Sequence of chain A:
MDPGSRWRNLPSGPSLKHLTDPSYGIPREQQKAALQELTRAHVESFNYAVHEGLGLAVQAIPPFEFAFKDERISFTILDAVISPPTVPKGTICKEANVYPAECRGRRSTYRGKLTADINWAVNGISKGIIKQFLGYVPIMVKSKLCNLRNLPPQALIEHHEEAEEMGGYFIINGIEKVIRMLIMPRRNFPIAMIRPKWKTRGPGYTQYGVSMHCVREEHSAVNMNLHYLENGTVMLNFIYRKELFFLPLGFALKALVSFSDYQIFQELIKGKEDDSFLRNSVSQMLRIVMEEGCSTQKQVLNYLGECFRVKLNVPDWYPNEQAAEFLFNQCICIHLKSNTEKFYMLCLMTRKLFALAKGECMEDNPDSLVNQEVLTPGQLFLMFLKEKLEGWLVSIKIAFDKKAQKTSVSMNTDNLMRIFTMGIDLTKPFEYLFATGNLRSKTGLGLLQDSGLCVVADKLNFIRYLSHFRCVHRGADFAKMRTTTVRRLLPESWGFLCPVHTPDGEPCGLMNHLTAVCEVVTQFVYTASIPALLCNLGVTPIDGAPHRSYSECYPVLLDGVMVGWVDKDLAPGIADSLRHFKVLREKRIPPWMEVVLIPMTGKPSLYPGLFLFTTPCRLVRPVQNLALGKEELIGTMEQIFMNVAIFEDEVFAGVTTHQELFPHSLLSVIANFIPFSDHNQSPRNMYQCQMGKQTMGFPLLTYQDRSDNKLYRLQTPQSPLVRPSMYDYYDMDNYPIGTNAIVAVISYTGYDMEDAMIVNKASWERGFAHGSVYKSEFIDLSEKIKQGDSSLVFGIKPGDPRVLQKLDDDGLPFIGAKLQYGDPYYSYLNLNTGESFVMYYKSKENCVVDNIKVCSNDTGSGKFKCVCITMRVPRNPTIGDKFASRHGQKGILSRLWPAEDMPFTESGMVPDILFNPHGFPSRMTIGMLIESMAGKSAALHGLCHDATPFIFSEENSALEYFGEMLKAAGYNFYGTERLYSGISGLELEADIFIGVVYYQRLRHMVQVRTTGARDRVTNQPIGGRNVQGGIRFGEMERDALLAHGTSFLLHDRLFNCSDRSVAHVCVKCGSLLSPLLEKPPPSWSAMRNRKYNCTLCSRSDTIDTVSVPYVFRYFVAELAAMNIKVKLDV

Residue-level contacts at the interface:
Residue E648 in chain A interacts with residue A135 in chain B (closest heavy-atom distance 2.6 Å).
Residue Q659 in chain A contacts residue P132 in chain B (closest heavy-atom distance 3.4 Å).
Residue S907 in chain A contacts residue F149 in chain B (closest heavy-atom distance 3.5 Å).
Residue E648 in chain A is in contact with residue P134 in chain B (closest heavy-atom distance 3.3 Å).
Residue M965 in chain A contacts residue L145 in chain B (closest heavy-atom distance 3.7 Å).
Residue H580 in chain A interacts with residue L125 in chain B (closest heavy-atom distance 3.8 Å).
Residue H547 in chain A is in contact with residue T114 in chain B (closest heavy-atom distance 3.1 Å).
Residue N536 in chain A is in contact with residue L118 in chain B (closest heavy-atom distance 3.8 Å).
Residue A627 in chain A is in contact with residue S128 in chain B (closest heavy-atom distance 3.1 Å).
Residue N536 in chain A interacts with residue E119 in chain B (closest heavy-atom distance 3.4 Å).
Residue E660 in chain A is in contact with residue I133 in chain B (closest heavy-atom distance 3.7 Å).
Residue Y971 in chain A interacts with residue F149 in chain B (closest heavy-atom distance 3.9 Å).
Residue H941 in chain A is in contact with residue R148 in chain B (closest heavy-atom distance 3.9 Å).
Residue G908 in chain A interacts with residue F152 in chain B (closest heavy-atom distance 4.0 Å).
Residue S907 in chain A interacts with residue F152 in chain B (closest heavy-atom distance 3.7 Å).
Residue D946 in chain A interacts with residue P139 in chain B (closest heavy-atom distance 3.9 Å).
Residue V539 in chain A is in contact with residue R116 in chain B (closest heavy-atom distance 4.0 Å).
Residue L537 in chain A is in contact with residue R116 in chain B (closest heavy-atom distance 3.1 Å).
Residue N536 in chain A is in contact with residue P48 in chain B (closest heavy-atom distance 3.3 Å).
Residue F952 in chain A interacts with residue P139 in chain B (closest heavy-atom distance 3.7 Å).
Residue M965 in chain A contacts residue I141 in chain B (closest heavy-atom distance 4.0 Å).
Residue S577 in chain A is in contact with residue P121 in chain B (closest heavy-atom distance 3.9 Å).
Residue L661 in chain A is in contact with residue I133 in chain B (closest heavy-atom distance 3.4 Å).
Residue A968 in chain A contacts residue P147 in chain B (closest heavy-atom distance 3.5 Å).
Residue E648 in chain A contacts residue P132 in chain B (closest heavy-atom distance 3.9 Å).
Residue H941 in chain A interacts with residue L145 in chain B (closest heavy-atom distance 3.6 Å).
Residue A627 in chain A interacts with residue Q131 in chain B (closest heavy-atom distance 3.6 Å).
Residue H547 in chain A is in contact with residue S85 in chain B (closest heavy-atom distance 3.3 Å).
Residue N536 in chain A is in contact with residue A49 in chain B (closest heavy-atom distance 3.5 Å).
Residue G629 in chain A interacts with residue Q131 in chain B (closest heavy-atom distance 3.6 Å).
Residue Y961 in chain A is in contact with residue P139 in chain B (closest heavy-atom distance 3.4 Å).
Residue Q659 in chain A contacts residue I133 in chain B (closest heavy-atom distance 3.2 Å).
Residue T540 in chain A contacts residue R116 in chain B (closest heavy-atom distance 4.2 Å).
Residue A653 in chain A is in contact with residue L130 in chain B (closest heavy-atom distance 4.2 Å).
Residue H547 in chain A is in contact with residue Q46 in chain B (closest heavy-atom distance 2.8 Å).
Residue Q624 in chain A interacts with residue Q131 in chain B (closest heavy-atom distance 3.0 Å).
Residue Q624 in chain A contacts residue P132 in chain B (closest heavy-atom distance 3.7 Å).
Residue L537 in chain A is in contact with residue E119 in chain B (closest heavy-atom distance 3.6 Å).
Residue A968 in chain A contacts residue L145 in chain B (closest heavy-atom distance 3.9 Å).
Residue A627 in chain A contacts residue L130 in chain B (closest heavy-atom distance 3.8 Å).
Residue E964 in chain A is in contact with residue I141 in chain B (closest heavy-atom distance 3.3 Å).
Residue I951 in chain A is in contact with residue P139 in chain B (closest heavy-atom distance 4.0 Å).
Residue L626 in chain A is in contact with residue P132 in chain B (closest heavy-atom distance 3.8 Å).
Residue H547 in chain A is in contact with residue Q88 in chain B (closest heavy-atom distance 3.5 Å).
Residue L626 in chain A interacts with residue L130 in chain B (closest heavy-atom distance 3.5 Å).
Residue M965 in chain A interacts with residue P142 in chain B (closest heavy-atom distance 3.7 Å).
Residue Y961 in chain A contacts residue I141 in chain B (closest heavy-atom distance 4.0 Å).
Residue A968 in chain A is in contact with residue R146 in chain B (closest heavy-atom distance 3.5 Å).
Residue L626 in chain A is in contact with residue Q131 in chain B (closest heavy-atom distance 2.6 Å).
Residue E906 in chain A contacts residue F152 in chain B (closest heavy-atom distance 3.4 Å).
Residue N536 in chain A contacts residue D50 in chain B (closest heavy-atom distance 3.4 Å).
Residue C535 in chain A contacts residue R116 in chain B (closest heavy-atom distance 2.8 Å).
Residue H547 in chain A is in contact with residue R116 in chain B (closest heavy-atom distance 4.0 Å).
Residue L943 in chain A contacts residue P142 in chain B (closest heavy-atom distance 3.9 Å).
Residue L628 in chain A interacts with residue Q131 in chain B (closest heavy-atom distance 3.5 Å).
Residue E648 in chain A is in contact with residue I133 in chain B (closest heavy-atom distance 3.4 Å).
Residue Y961 in chain A is in contact with residue Q140 in chain B (closest heavy-atom distance 3.4 Å).
Residue L570 in chain A is in contact with residue L118 in chain B (closest heavy-atom distance 3.8 Å).
Residue Q624 in chain A contacts residue I133 in chain B (closest heavy-atom distance 3.2 Å).
Residue G538 in chain A contacts residue L118 in chain B (closest heavy-atom distance 3.7 Å).

These two protein chains interact to form a complex.

Sequence of chain B:
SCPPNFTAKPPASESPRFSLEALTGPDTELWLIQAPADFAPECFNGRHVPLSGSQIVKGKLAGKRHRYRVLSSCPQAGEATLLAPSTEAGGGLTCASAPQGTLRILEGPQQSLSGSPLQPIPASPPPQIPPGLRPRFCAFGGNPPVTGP